This data describes a binding interaction between two proteins.

Sequence of chain B:
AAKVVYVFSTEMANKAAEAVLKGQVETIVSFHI

Sequence of chain A:
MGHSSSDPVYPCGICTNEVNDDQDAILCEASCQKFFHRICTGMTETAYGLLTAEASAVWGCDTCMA

Interface contacts:
Residue A57 in chain A is in contact with residue F8 in chain B (closest heavy-atom distance 3.7 Å).
Residue M43 in chain A contacts residue A13 in chain B (closest heavy-atom distance 4.0 Å).
Residue L51 in chain A is in contact with residue A13 in chain B (closest heavy-atom distance 4.1 Å).
Residue W59 in chain A interacts with residue S9 in chain B (closest heavy-atom distance 3.9 Å).
Residue A47 in chain A is in contact with residue A13 in chain B (closest heavy-atom distance 3.5 Å).
Residue A57 in chain A is in contact with residue Y6 in chain B (closest heavy-atom distance 3.4 Å).
Residue W59 in chain A interacts with residue V7 in chain B (closest heavy-atom distance 4.2 Å).
Residue D62 in chain A is in contact with residue T10 in chain B (closest heavy-atom distance 4.7 Å).
Residue A55 in chain A interacts with residue V5 in chain B (closest heavy-atom distance 4.7 Å).
Residue G60 in chain A is in contact with residue F8 in chain B (closest heavy-atom distance 3.0 Å).
Residue S56 in chain A interacts with residue V5 in chain B (closest heavy-atom distance 3.4 Å).
Residue G42 in chain A interacts with residue N14 in chain B (closest heavy-atom distance 3.1 Å).
Residue E54 in chain A contacts residue V29 in chain B (closest heavy-atom distance 3.6 Å).
Residue A47 in chain A contacts residue A17 in chain B (closest heavy-atom distance 3.7 Å).
Residue A47 in chain A is in contact with residue N14 in chain B (closest heavy-atom distance 3.4 Å).
Residue T44 in chain A contacts residue A17 in chain B (closest heavy-atom distance 4.9 Å).
Residue W59 in chain A is in contact with residue T10 in chain B (closest heavy-atom distance 2.9 Å).
Residue V58 in chain A is in contact with residue F8 in chain B (closest heavy-atom distance 2.8 Å).
Residue G60 in chain A is in contact with residue V7 in chain B (closest heavy-atom distance 3.9 Å).
Residue S56 in chain A is in contact with residue Y6 in chain B (closest heavy-atom distance 2.7 Å).
Residue A30 in chain A is in contact with residue V7 in chain B (closest heavy-atom distance 4.1 Å).
Residue M65 in chain A is in contact with residue V7 in chain B (closest heavy-atom distance 3.7 Å).
Residue S56 in chain A contacts residue V4 in chain B (closest heavy-atom distance 4.5 Å).
Residue L50 in chain A contacts residue A17 in chain B (closest heavy-atom distance 4.0 Å).
Residue M43 in chain A contacts residue T10 in chain B (closest heavy-atom distance 3.6 Å).
Residue T41 in chain A interacts with residue T10 in chain B (closest heavy-atom distance 3.4 Å).
Residue V58 in chain A interacts with residue V5 in chain B (closest heavy-atom distance 4.5 Å).
Residue V58 in chain A is in contact with residue Y6 in chain B (closest heavy-atom distance 2.9 Å).
Residue M65 in chain A interacts with residue F8 in chain B (closest heavy-atom distance 4.5 Å).
Residue L50 in chain A contacts residue I28 in chain B (closest heavy-atom distance 3.8 Å).
Residue T44 in chain A is in contact with residue N14 in chain B (closest heavy-atom distance 3.0 Å).
Residue T46 in chain A is in contact with residue A17 in chain B (closest heavy-atom distance 4.7 Å).
Residue E54 in chain A contacts residue I28 in chain B (closest heavy-atom distance 4.5 Å).
Residue S56 in chain A is in contact with residue K3 in chain B (closest heavy-atom distance 4.2 Å).
Residue M65 in chain A interacts with residue S9 in chain B (closest heavy-atom distance 4.0 Å).
Residue S56 in chain A is in contact with residue V29 in chain B (closest heavy-atom distance 3.8 Å).
Residue D62 in chain A is in contact with residue S9 in chain B (closest heavy-atom distance 4.5 Å).
Residue G60 in chain A contacts residue T10 in chain B (closest heavy-atom distance 4.4 Å).
Residue L50 in chain A interacts with residue V20 in chain B (closest heavy-atom distance 4.4 Å).
Residue A57 in chain A interacts with residue I28 in chain B (closest heavy-atom distance 4.2 Å).
Residue L51 in chain A is in contact with residue I28 in chain B (closest heavy-atom distance 3.7 Å).
Residue A55 in chain A interacts with residue K3 in chain B (closest heavy-atom distance 4.0 Å).
Residue A57 in chain A interacts with residue V29 in chain B (closest heavy-atom distance 3.9 Å).
Residue V58 in chain A interacts with residue V7 in chain B (closest heavy-atom distance 3.5 Å).
Residue W59 in chain A interacts with residue F8 in chain B (closest heavy-atom distance 3.2 Å).
Residue G60 in chain A interacts with residue S9 in chain B (closest heavy-atom distance 3.8 Å).
Residue T46 in chain A is in contact with residue L21 in chain B (closest heavy-atom distance 4.4 Å).
Residue E54 in chain A is in contact with residue T27 in chain B (closest heavy-atom distance 4.9 Å).
Residue G42 in chain A interacts with residue T10 in chain B (closest heavy-atom distance 3.7 Å).
Residue M43 in chain A contacts residue N14 in chain B (closest heavy-atom distance 3.5 Å).
Residue L51 in chain A interacts with residue F8 in chain B (closest heavy-atom distance 3.8 Å).